Residue-level contacts at the interface:
Residue Y25 in the first protein contacts residue V26 in the second protein (closest heavy-atom distance 4.3 Å).
Residue V26 in the first protein interacts with residue V26 in the second protein (closest heavy-atom distance 4.2 Å).
Residue V26 in the first protein contacts residue L29 in the second protein (closest heavy-atom distance 4.4 Å).
Residue V26 in the first protein interacts with residue Y25 in the second protein (closest heavy-atom distance 4.4 Å).
Residue L47 in the first protein interacts with residue E46 in the second protein (closest heavy-atom distance 4.2 Å).
Residue E46 in the first protein is in contact with residue L47 in the second protein (closest heavy-atom distance 4.5 Å).
Residue V26 in the first protein interacts with residue K22 in the second protein (closest heavy-atom distance 4.8 Å).
Residue I44 in the first protein contacts residue L43 in the second protein (closest heavy-atom distance 3.6 Å).
Residue L29 in the first protein interacts with residue E30 in the second protein (closest heavy-atom distance 3.8 Å).
Residue E37 in the first protein interacts with residue L36 in the second protein (closest heavy-atom distance 3.7 Å).
Residue N40 in the first protein contacts residue Q39 in the second protein (closest heavy-atom distance 3.6 Å).
Residue Q39 in the first protein contacts residue N40 in the second protein (closest heavy-atom distance 3.7 Å).
Residue Y54 in the first protein is in contact with residue Y54 in the second protein (closest heavy-atom distance 3.4 Å).
Residue E30 in the first protein is in contact with residue L29 in the second protein (closest heavy-atom distance 3.7 Å).
Residue L47 in the first protein contacts residue L47 in the second protein (closest heavy-atom distance 3.7 Å).
Residue E37 in the first protein contacts residue R32 in the second protein (closest heavy-atom distance 3.2 Å).
Residue L36 in the first protein is in contact with residue N40 in the second protein (closest heavy-atom distance 3.3 Å).
Residue L43 in the first protein contacts residue I44 in the second protein (closest heavy-atom distance 3.7 Å).
Residue R32 in the first protein interacts with residue V33 in the second protein (closest heavy-atom distance 3.2 Å).
Residue L43 in the first protein is in contact with residue L43 in the second protein (closest heavy-atom distance 4.1 Å).
Residue L43 in the first protein contacts residue L47 in the second protein (closest heavy-atom distance 3.6 Å).
Residue L50 in the first protein is in contact with residue L47 in the second protein (closest heavy-atom distance 3.9 Å).
Residue V33 in the first protein contacts residue R32 in the second protein (closest heavy-atom distance 3.2 Å).
Residue N40 in the first protein is in contact with residue L43 in the second protein (closest heavy-atom distance 3.3 Å).
Residue V33 in the first protein interacts with residue V33 in the second protein (closest heavy-atom distance 3.6 Å).
Residue L47 in the first protein interacts with residue L43 in the second protein (closest heavy-atom distance 3.7 Å).
Residue L36 in the first protein is in contact with residue E37 in the second protein (closest heavy-atom distance 4.0 Å).
Residue L43 in the first protein contacts residue N40 in the second protein (closest heavy-atom distance 3.9 Å).
Residue Y25 in the first protein is in contact with residue E30 in the second protein (closest heavy-atom distance 2.5 Å).
Residue R32 in the first protein is in contact with residue E37 in the second protein (closest heavy-atom distance 4.3 Å).
Residue V33 in the first protein contacts residue L29 in the second protein (closest heavy-atom distance 4.1 Å).
Residue L29 in the first protein is in contact with residue L29 in the second protein (closest heavy-atom distance 4.1 Å).
Residue E30 in the first protein contacts residue Y25 in the second protein (closest heavy-atom distance 2.9 Å).
Residue L47 in the first protein contacts residue L50 in the second protein (closest heavy-atom distance 4.2 Å).
Residue V33 in the first protein interacts with residue L36 in the second protein (closest heavy-atom distance 3.7 Å).
Residue N40 in the first protein is in contact with residue N40 in the second protein (closest heavy-atom distance 3.3 Å).
Residue L36 in the first protein interacts with residue V33 in the second protein (closest heavy-atom distance 3.8 Å).
Residue L36 in the first protein interacts with residue L36 in the second protein (closest heavy-atom distance 3.7 Å).
Residue L50 in the first protein interacts with residue L50 in the second protein (closest heavy-atom distance 3.6 Å).
Residue L29 in the first protein is in contact with residue V33 in the second protein (closest heavy-atom distance 4.3 Å).
Residue K51 in the first protein interacts with residue L50 in the second protein (closest heavy-atom distance 4.8 Å).
Residue K22 in the first protein contacts residue K22 in the second protein (closest heavy-atom distance 4.0 Å).
Residue L29 in the first protein contacts residue V26 in the second protein (closest heavy-atom distance 4.3 Å).

This data describes a binding interaction between two proteins.

Sequence of the second protein:
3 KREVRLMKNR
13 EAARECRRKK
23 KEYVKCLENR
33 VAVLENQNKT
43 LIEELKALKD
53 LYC

Sequence of the first protein:
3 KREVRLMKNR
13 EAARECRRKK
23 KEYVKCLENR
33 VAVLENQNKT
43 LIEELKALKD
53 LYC